Interface contacts:
Residue R722 in the first protein contacts residue H19 in the second protein (closest heavy-atom distance 4.4 Å).
Residue D725 in the first protein interacts with residue R18 in the second protein (closest heavy-atom distance 3.6 Å).
Residue F665 in the first protein interacts with residue R20 in the second protein (closest heavy-atom distance 4.7 Å).
Residue D729 in the first protein contacts residue H19 in the second protein (closest heavy-atom distance 3.3 Å).
Residue D729 in the first protein contacts residue R18 in the second protein (closest heavy-atom distance 2.9 Å).
Residue N667 in the first protein is in contact with residue R20 in the second protein (closest heavy-atom distance 4.8 Å).
Residue R722 in the first protein interacts with residue R20 in the second protein (closest heavy-atom distance 4.3 Å).
Residue R722 in the first protein interacts with residue K21 in the second protein (closest heavy-atom distance 3.8 Å).
Residue E669 in the first protein interacts with residue R20 in the second protein (closest heavy-atom distance 3.5 Å).
Residue D666 in the first protein contacts residue R20 in the second protein (closest heavy-atom distance 3.2 Å).
Residue D729 in the first protein is in contact with residue K17 in the second protein (closest heavy-atom distance 3.4 Å).
Residue E669 in the first protein contacts residue H19 in the second protein (closest heavy-atom distance 3.1 Å).

Sequence of the second protein:
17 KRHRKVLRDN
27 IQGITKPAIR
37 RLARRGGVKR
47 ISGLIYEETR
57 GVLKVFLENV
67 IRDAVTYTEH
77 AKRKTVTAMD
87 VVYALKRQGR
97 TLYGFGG

This data describes a binding interaction between two proteins.

Sequence of the first protein:
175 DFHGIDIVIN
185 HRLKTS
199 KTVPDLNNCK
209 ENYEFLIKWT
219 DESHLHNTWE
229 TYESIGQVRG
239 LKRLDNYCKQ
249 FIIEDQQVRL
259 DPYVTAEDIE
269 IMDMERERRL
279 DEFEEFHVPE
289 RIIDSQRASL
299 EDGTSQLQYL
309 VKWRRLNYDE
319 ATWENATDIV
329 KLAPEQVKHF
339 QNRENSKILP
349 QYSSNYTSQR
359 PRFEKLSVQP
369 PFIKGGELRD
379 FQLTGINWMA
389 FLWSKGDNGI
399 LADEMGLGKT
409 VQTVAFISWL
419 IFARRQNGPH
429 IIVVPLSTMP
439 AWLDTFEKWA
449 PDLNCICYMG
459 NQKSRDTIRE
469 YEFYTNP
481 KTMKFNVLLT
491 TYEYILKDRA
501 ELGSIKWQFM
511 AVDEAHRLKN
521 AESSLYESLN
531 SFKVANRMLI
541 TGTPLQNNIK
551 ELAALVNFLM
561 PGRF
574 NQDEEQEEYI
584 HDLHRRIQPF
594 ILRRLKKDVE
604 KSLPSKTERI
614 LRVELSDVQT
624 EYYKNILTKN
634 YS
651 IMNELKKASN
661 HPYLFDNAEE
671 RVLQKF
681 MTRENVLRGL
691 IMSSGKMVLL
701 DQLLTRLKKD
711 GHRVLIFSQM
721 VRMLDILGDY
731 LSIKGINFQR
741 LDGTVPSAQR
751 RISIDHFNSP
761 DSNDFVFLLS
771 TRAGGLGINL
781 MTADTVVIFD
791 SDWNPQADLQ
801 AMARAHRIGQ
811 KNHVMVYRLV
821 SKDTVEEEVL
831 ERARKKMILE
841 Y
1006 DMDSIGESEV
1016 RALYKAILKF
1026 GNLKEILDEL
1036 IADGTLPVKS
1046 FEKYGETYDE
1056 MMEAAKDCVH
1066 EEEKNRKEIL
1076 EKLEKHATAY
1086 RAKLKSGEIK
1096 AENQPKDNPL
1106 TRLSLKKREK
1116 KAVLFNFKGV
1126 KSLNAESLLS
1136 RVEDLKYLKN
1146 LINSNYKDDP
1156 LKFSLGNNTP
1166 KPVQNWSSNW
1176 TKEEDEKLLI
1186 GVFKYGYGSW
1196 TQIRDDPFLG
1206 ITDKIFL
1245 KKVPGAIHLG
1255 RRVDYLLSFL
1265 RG